Sequence of chain A:
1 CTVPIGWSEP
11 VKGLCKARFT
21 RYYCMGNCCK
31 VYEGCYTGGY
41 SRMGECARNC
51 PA

The following describes two proteins that form a bound complex.

Sequence of chain B:
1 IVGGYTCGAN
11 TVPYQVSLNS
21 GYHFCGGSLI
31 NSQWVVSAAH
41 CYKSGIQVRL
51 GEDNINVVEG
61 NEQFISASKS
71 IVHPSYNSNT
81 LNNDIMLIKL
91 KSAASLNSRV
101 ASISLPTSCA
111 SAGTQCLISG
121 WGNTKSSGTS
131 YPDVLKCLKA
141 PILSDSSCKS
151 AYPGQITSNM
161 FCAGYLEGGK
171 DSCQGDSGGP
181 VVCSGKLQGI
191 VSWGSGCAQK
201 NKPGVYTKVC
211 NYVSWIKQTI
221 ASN

Contacts between the two chains:
Residue S177 in chain B interacts with residue K16 in chain A (closest heavy-atom distance 2.6 Å).
Residue S177 in chain B interacts with residue C15 in chain A (closest heavy-atom distance 4.2 Å).
Residue S192 in chain B contacts residue K16 in chain A (closest heavy-atom distance 3.1 Å).
Residue C197 in chain B contacts residue K16 in chain A (closest heavy-atom distance 4.7 Å).
Residue S172 in chain B interacts with residue K16 in chain A (closest heavy-atom distance 3.0 Å).
Residue G196 in chain B interacts with residue L14 in chain A (closest heavy-atom distance 4.7 Å).
Residue D176 in chain B interacts with residue K16 in chain A (closest heavy-atom distance 3.4 Å).
Residue Y22 in chain B contacts residue T20 in chain A (closest heavy-atom distance 3.0 Å).
Residue W193 in chain B interacts with residue K16 in chain A (closest heavy-atom distance 3.8 Å).
Residue C173 in chain B is in contact with residue K16 in chain A (closest heavy-atom distance 3.5 Å).
Residue Y131 in chain B contacts residue G34 in chain A (closest heavy-atom distance 4.9 Å).
Residue S192 in chain B interacts with residue L14 in chain A (closest heavy-atom distance 4.4 Å).
Residue F24 in chain B interacts with residue F19 in chain A (closest heavy-atom distance 3.8 Å).
Residue G175 in chain B is in contact with residue K16 in chain A (closest heavy-atom distance 2.7 Å).
Residue C41 in chain B is in contact with residue A17 in chain A (closest heavy-atom distance 4.6 Å).
Residue D171 in chain B interacts with residue K16 in chain A (closest heavy-atom distance 3.2 Å).
Residue Q155 in chain B interacts with residue L14 in chain A (closest heavy-atom distance 5.0 Å).
Residue Q174 in chain B interacts with residue C35 in chain A (closest heavy-atom distance 4.0 Å).
Residue Y131 in chain B is in contact with residue R18 in chain A (closest heavy-atom distance 3.4 Å).
Residue Q174 in chain B interacts with residue G13 in chain A (closest heavy-atom distance 3.9 Å).
Residue H40 in chain B interacts with residue A17 in chain A (closest heavy-atom distance 3.6 Å).
Residue G204 in chain B interacts with residue K16 in chain A (closest heavy-atom distance 3.7 Å).
Residue G194 in chain B contacts residue L14 in chain A (closest heavy-atom distance 3.1 Å).
Residue Y42 in chain B interacts with residue F19 in chain A (closest heavy-atom distance 4.6 Å).
Residue C25 in chain B contacts residue A17 in chain A (closest heavy-atom distance 3.7 Å).
Residue Y131 in chain B is in contact with residue E33 in chain A (closest heavy-atom distance 4.1 Å).
Residue G196 in chain B is in contact with residue K16 in chain A (closest heavy-atom distance 3.9 Å).
Residue G175 in chain B contacts residue A17 in chain A (closest heavy-atom distance 3.6 Å).
Residue H23 in chain B contacts residue R18 in chain A (closest heavy-atom distance 2.8 Å).
Residue F24 in chain B contacts residue K16 in chain A (closest heavy-atom distance 5.0 Å).
Residue G194 in chain B interacts with residue K16 in chain A (closest heavy-atom distance 3.9 Å).
Residue S192 in chain B interacts with residue C15 in chain A (closest heavy-atom distance 3.4 Å).
Residue H40 in chain B is in contact with residue K16 in chain A (closest heavy-atom distance 3.6 Å).
Residue K43 in chain B is in contact with residue F19 in chain A (closest heavy-atom distance 4.4 Å).
Residue Q174 in chain B is in contact with residue C15 in chain A (closest heavy-atom distance 2.9 Å).
Residue Q174 in chain B is in contact with residue A17 in chain A (closest heavy-atom distance 3.4 Å).
Residue Q174 in chain B contacts residue K16 in chain A (closest heavy-atom distance 3.4 Å).
Residue C25 in chain B interacts with residue R18 in chain A (closest heavy-atom distance 4.8 Å).
Residue W193 in chain B contacts residue C15 in chain A (closest heavy-atom distance 3.9 Å).
Residue F24 in chain B is in contact with residue R18 in chain A (closest heavy-atom distance 2.9 Å).
Residue Q174 in chain B is in contact with residue R18 in chain A (closest heavy-atom distance 4.1 Å).
Residue V205 in chain B is in contact with residue K16 in chain A (closest heavy-atom distance 4.7 Å).
Residue W193 in chain B interacts with residue L14 in chain A (closest heavy-atom distance 3.3 Å).
Residue F24 in chain B contacts residue A17 in chain A (closest heavy-atom distance 3.7 Å).
Residue G175 in chain B is in contact with residue R18 in chain A (closest heavy-atom distance 3.6 Å).
Residue H40 in chain B interacts with residue F19 in chain A (closest heavy-atom distance 3.5 Å).
Residue C41 in chain B interacts with residue F19 in chain A (closest heavy-atom distance 4.1 Å).
Residue H40 in chain B contacts residue C15 in chain A (closest heavy-atom distance 3.2 Å).
Residue T129 in chain B is in contact with residue E33 in chain A (closest heavy-atom distance 4.7 Å).
Residue S195 in chain B contacts residue L14 in chain A (closest heavy-atom distance 4.2 Å).
Residue Y206 in chain B contacts residue K16 in chain A (closest heavy-atom distance 4.6 Å).
Residue V191 in chain B contacts residue K16 in chain A (closest heavy-atom distance 3.9 Å).
Residue Q174 in chain B contacts residue G34 in chain A (closest heavy-atom distance 3.8 Å).
Residue Y22 in chain B contacts residue F19 in chain A (closest heavy-atom distance 3.6 Å).
Residue Y22 in chain B contacts residue R18 in chain A (closest heavy-atom distance 3.4 Å).
Residue L81 in chain B is in contact with residue C15 in chain A (closest heavy-atom distance 4.2 Å).
Residue Q174 in chain B is in contact with residue L14 in chain A (closest heavy-atom distance 4.3 Å).
Residue S177 in chain B is in contact with residue A17 in chain A (closest heavy-atom distance 3.0 Å).